The following describes two proteins that form a bound complex.

Sequence of the second protein:
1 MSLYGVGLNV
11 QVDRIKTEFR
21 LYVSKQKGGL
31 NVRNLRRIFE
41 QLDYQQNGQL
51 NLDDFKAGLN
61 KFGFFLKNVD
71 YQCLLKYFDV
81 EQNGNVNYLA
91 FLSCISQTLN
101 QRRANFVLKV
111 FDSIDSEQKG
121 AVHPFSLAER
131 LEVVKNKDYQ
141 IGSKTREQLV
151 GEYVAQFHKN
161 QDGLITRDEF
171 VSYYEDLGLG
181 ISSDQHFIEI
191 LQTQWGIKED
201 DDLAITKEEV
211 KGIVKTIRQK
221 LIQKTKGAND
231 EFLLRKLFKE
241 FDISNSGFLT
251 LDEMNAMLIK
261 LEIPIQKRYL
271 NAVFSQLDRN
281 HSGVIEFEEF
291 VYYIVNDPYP

Interface contacts:
Residue N296 in the second protein is in contact with residue T96 in the first protein (closest heavy-atom distance 3.8 Å).
Residue Y292 in the second protein is in contact with residue T96 in the first protein (closest heavy-atom distance 4.1 Å).
Residue N280 in the second protein interacts with residue K148 in the first protein (closest heavy-atom distance 4.8 Å).
Residue Y292 in the second protein interacts with residue E97 in the first protein (closest heavy-atom distance 4.6 Å).
Residue E289 in the second protein interacts with residue T175 in the first protein (closest heavy-atom distance 4.5 Å).

Sequence of the first protein:
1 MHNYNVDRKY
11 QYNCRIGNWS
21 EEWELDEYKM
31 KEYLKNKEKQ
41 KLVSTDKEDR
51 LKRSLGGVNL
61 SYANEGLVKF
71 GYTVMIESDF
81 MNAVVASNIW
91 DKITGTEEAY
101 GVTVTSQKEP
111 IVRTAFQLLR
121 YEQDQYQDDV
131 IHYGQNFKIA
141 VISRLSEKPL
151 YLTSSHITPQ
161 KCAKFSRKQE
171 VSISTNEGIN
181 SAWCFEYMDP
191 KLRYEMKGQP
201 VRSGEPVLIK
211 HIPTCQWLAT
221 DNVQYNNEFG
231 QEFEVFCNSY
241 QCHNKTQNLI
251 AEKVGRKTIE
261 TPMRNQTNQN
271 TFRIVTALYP